Sequence of protein 1:
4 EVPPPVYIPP

Contacts between the two chains:
Residue P272 in protein 2 interacts with residue V9 in protein 1 (closest heavy-atom distance 4.2 Å).
Residue Q266 in protein 2 contacts residue P8 in protein 1 (closest heavy-atom distance 4.5 Å).
Residue Y263 in protein 2 interacts with residue P6 in protein 1 (closest heavy-atom distance 4.9 Å).
Residue Y263 in protein 2 is in contact with residue P8 in protein 1 (closest heavy-atom distance 3.6 Å).
Residue G262 in protein 2 is in contact with residue P8 in protein 1 (closest heavy-atom distance 4.0 Å).
Residue V268 in protein 2 interacts with residue V9 in protein 1 (closest heavy-atom distance 3.3 Å).
Residue P272 in protein 2 is in contact with residue P6 in protein 1 (closest heavy-atom distance 4.1 Å).
Residue T271 in protein 2 interacts with residue V9 in protein 1 (closest heavy-atom distance 4.6 Å).
Residue Y263 in protein 2 contacts residue P7 in protein 1 (closest heavy-atom distance 4.0 Å).
Residue N269 in protein 2 is in contact with residue P12 in protein 1 (closest heavy-atom distance 5.0 Å).
Residue N269 in protein 2 interacts with residue I11 in protein 1 (closest heavy-atom distance 2.7 Å).
Residue A109 in protein 2 is in contact with residue E4 in protein 1 (closest heavy-atom distance 3.9 Å).
Residue P272 in protein 2 contacts residue P7 in protein 1 (closest heavy-atom distance 3.3 Å).
Residue T271 in protein 2 contacts residue P8 in protein 1 (closest heavy-atom distance 4.1 Å).
Residue Y263 in protein 2 is in contact with residue E4 in protein 1 (closest heavy-atom distance 4.9 Å).
Residue A72 in protein 2 is in contact with residue P6 in protein 1 (closest heavy-atom distance 4.0 Å).
Residue C70 in protein 2 is in contact with residue E4 in protein 1 (closest heavy-atom distance 3.3 Å).
Residue P267 in protein 2 contacts residue Y10 in protein 1 (closest heavy-atom distance 3.2 Å).
Residue A270 in protein 2 contacts residue P8 in protein 1 (closest heavy-atom distance 3.4 Å).
Residue V268 in protein 2 is in contact with residue Y10 in protein 1 (closest heavy-atom distance 4.0 Å).
Residue P272 in protein 2 interacts with residue P8 in protein 1 (closest heavy-atom distance 4.6 Å).
Residue D71 in protein 2 contacts residue V5 in protein 1 (closest heavy-atom distance 3.5 Å).
Residue A270 in protein 2 is in contact with residue V9 in protein 1 (closest heavy-atom distance 2.9 Å).
Residue C70 in protein 2 interacts with residue V5 in protein 1 (closest heavy-atom distance 3.1 Å).
Residue A72 in protein 2 is in contact with residue V5 in protein 1 (closest heavy-atom distance 3.6 Å).
Residue N269 in protein 2 is in contact with residue V9 in protein 1 (closest heavy-atom distance 2.9 Å).
Residue A270 in protein 2 interacts with residue I11 in protein 1 (closest heavy-atom distance 4.0 Å).
Residue V268 in protein 2 is in contact with residue P8 in protein 1 (closest heavy-atom distance 3.8 Å).
Residue N269 in protein 2 interacts with residue Y10 in protein 1 (closest heavy-atom distance 3.2 Å).
Residue P267 in protein 2 is in contact with residue V9 in protein 1 (closest heavy-atom distance 4.8 Å).
Residue T259 in protein 2 interacts with residue Y10 in protein 1 (closest heavy-atom distance 4.7 Å).
Residue A109 in protein 2 contacts residue V5 in protein 1 (closest heavy-atom distance 4.8 Å).
Residue Y263 in protein 2 contacts residue V5 in protein 1 (closest heavy-atom distance 4.6 Å).
Residue T271 in protein 2 is in contact with residue P7 in protein 1 (closest heavy-atom distance 4.9 Å).
Residue A72 in protein 2 interacts with residue P7 in protein 1 (closest heavy-atom distance 4.7 Å).
Residue M76 in protein 2 interacts with residue P8 in protein 1 (closest heavy-atom distance 3.6 Å).
Residue P277 in protein 2 contacts residue I11 in protein 1 (closest heavy-atom distance 3.7 Å).
Residue A72 in protein 2 interacts with residue P8 in protein 1 (closest heavy-atom distance 4.0 Å).

These two protein chains interact to form a complex.

Sequence of protein 2:
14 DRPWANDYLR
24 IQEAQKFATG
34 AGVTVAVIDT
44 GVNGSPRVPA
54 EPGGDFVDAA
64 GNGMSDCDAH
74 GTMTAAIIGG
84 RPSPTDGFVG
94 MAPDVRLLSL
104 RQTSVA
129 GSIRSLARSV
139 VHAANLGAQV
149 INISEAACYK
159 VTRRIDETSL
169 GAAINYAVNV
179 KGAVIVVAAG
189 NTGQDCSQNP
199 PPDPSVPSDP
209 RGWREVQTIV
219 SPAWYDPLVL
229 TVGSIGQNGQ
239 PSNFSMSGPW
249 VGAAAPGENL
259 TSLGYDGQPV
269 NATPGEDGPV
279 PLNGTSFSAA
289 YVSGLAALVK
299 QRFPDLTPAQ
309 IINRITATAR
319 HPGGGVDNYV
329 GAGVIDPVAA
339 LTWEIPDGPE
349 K